Residue-level contacts at the interface:
Residue N366 in the second protein interacts with residue Q277 in the first protein (closest heavy-atom distance 3.5 Å).
Residue I9 in the second protein contacts residue V237 in the first protein (closest heavy-atom distance 3.7 Å).
Residue F6 in the second protein interacts with residue M228 in the first protein (closest heavy-atom distance 3.4 Å).
Residue D8 in the second protein is in contact with residue R233 in the first protein (closest heavy-atom distance 2.8 Å).
Residue F110 in the second protein interacts with residue Y223 in the first protein (closest heavy-atom distance 3.2 Å).
Residue V334 in the second protein interacts with residue N320 in the first protein (closest heavy-atom distance 3.4 Å).
Residue E97 in the second protein is in contact with residue P94 in the first protein (closest heavy-atom distance 3.5 Å).
Residue D8 in the second protein is in contact with residue M235 in the first protein (closest heavy-atom distance 3.0 Å).
Residue S335 in the second protein contacts residue N320 in the first protein (closest heavy-atom distance 2.9 Å).
Residue Y351 in the second protein contacts residue V319 in the first protein (closest heavy-atom distance 3.4 Å).
Residue Q138 in the second protein interacts with residue F93 in the first protein (closest heavy-atom distance 3.1 Å).
Residue L226 in the second protein interacts with residue V305 in the first protein (closest heavy-atom distance 3.5 Å).
Residue D8 in the second protein interacts with residue T234 in the first protein (closest heavy-atom distance 2.9 Å).
Residue E11 in the second protein contacts residue R233 in the first protein (closest heavy-atom distance 2.6 Å).
Residue D8 in the second protein is in contact with residue G236 in the first protein (closest heavy-atom distance 2.7 Å).
Residue Q138 in the second protein contacts residue R97 in the first protein (closest heavy-atom distance 2.8 Å).
Residue L71 in the second protein is in contact with residue M238 in the first protein (closest heavy-atom distance 3.6 Å).
Residue K344 in the second protein interacts with residue N309 in the first protein (closest heavy-atom distance 2.8 Å).
Residue R330 in the second protein interacts with residue D329 in the first protein (closest heavy-atom distance 2.8 Å).
Residue E97 in the second protein interacts with residue F93 in the first protein (closest heavy-atom distance 2.6 Å).
Residue Q348 in the second protein is in contact with residue S291 in the first protein (closest heavy-atom distance 3.5 Å).
Residue F6 in the second protein contacts residue G229 in the first protein (closest heavy-atom distance 2.7 Å).
Residue F6 in the second protein contacts residue P231 in the first protein (closest heavy-atom distance 3.3 Å).
Residue D352 in the second protein contacts residue Q295 in the first protein (closest heavy-atom distance 2.7 Å).
Residue H336 in the second protein contacts residue M316 in the first protein (closest heavy-atom distance 3.5 Å).
Residue Q348 in the second protein is in contact with residue Q295 in the first protein (closest heavy-atom distance 3.0 Å).
Residue Q348 in the second protein contacts residue L315 in the first protein (closest heavy-atom distance 3.5 Å).
Residue H336 in the second protein contacts residue N320 in the first protein (closest heavy-atom distance 3.5 Å).
Residue A356 in the second protein contacts residue D288 in the first protein (closest heavy-atom distance 3.3 Å).
Residue S337 in the second protein is in contact with residue R313 in the first protein (closest heavy-atom distance 2.8 Å).
Residue I9 in the second protein is in contact with residue S227 in the first protein (closest heavy-atom distance 3.4 Å).
Residue D8 in the second protein interacts with residue G229 in the first protein (closest heavy-atom distance 3.2 Å).
Residue Q359 in the second protein contacts residue R285 in the first protein (closest heavy-atom distance 3.6 Å).
Residue D352 in the second protein contacts residue S291 in the first protein (closest heavy-atom distance 2.8 Å).
Residue N355 in the second protein is in contact with residue Q287 in the first protein (closest heavy-atom distance 3.1 Å).
Residue L105 in the second protein is in contact with residue T240 in the first protein (closest heavy-atom distance 3.3 Å).
Residue Q104 in the second protein contacts residue P94 in the first protein (closest heavy-atom distance 3.5 Å).
Residue S107 in the second protein is in contact with residue R97 in the first protein (closest heavy-atom distance 2.9 Å).
Residue T225 in the second protein interacts with residue D308 in the first protein (closest heavy-atom distance 3.5 Å).
Residue Q349 in the second protein contacts residue Q295 in the first protein (closest heavy-atom distance 3.5 Å).
Residue T225 in the second protein is in contact with residue N309 in the first protein (closest heavy-atom distance 2.9 Å).
Residue K227 in the second protein contacts residue V305 in the first protein (closest heavy-atom distance 3.6 Å).
Residue S10 in the second protein contacts residue R233 in the first protein (closest heavy-atom distance 2.9 Å).
Residue Q104 in the second protein contacts residue R97 in the first protein (closest heavy-atom distance 3.5 Å).
Residue R330 in the second protein interacts with residue P327 in the first protein (closest heavy-atom distance 3.6 Å).
Residue H111 in the second protein contacts residue F239 in the first protein (closest heavy-atom distance 3.5 Å).
Residue Q104 in the second protein contacts residue F93 in the first protein (closest heavy-atom distance 3.4 Å).
Residue I7 in the second protein interacts with residue G229 in the first protein (closest heavy-atom distance 3.1 Å).
Residue V67 in the second protein contacts residue M238 in the first protein (closest heavy-atom distance 3.7 Å).
Residue E12 in the second protein contacts residue R233 in the first protein (closest heavy-atom distance 2.7 Å).
Residue K230 in the second protein is in contact with residue D308 in the first protein (closest heavy-atom distance 2.6 Å).
Residue D8 in the second protein contacts residue V230 in the first protein (closest heavy-atom distance 3.0 Å).
Residue Y351 in the second protein contacts residue L318 in the first protein (closest heavy-atom distance 3.5 Å).
Residue V67 in the second protein is in contact with residue S227 in the first protein (closest heavy-atom distance 3.6 Å).
Residue T225 in the second protein contacts residue T310 in the first protein (closest heavy-atom distance 3.7 Å).
Residue N360 in the second protein interacts with residue D288 in the first protein (closest heavy-atom distance 3.5 Å).
Residue N355 in the second protein interacts with residue D288 in the first protein (closest heavy-atom distance 2.7 Å).
Residue Q359 in the second protein is in contact with residue D288 in the first protein (closest heavy-atom distance 2.7 Å).
Residue M64 in the second protein contacts residue S227 in the first protein (closest heavy-atom distance 2.8 Å).
Residue D8 in the second protein is in contact with residue G232 in the first protein (closest heavy-atom distance 3.4 Å).

The following describes two proteins that form a bound complex.

Sequence of the second protein:
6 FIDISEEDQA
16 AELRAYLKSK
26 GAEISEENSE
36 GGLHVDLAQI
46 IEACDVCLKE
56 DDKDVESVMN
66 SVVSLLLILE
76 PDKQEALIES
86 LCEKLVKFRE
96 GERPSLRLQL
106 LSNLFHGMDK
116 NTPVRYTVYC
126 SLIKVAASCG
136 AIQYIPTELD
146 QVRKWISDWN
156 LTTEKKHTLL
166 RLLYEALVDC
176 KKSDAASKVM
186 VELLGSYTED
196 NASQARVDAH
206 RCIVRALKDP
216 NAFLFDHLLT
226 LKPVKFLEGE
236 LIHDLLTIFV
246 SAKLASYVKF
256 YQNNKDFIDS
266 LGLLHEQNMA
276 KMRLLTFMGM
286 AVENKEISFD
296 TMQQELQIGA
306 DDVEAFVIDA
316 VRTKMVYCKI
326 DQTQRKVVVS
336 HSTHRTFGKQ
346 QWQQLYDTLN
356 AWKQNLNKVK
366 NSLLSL

Sequence of the first protein:
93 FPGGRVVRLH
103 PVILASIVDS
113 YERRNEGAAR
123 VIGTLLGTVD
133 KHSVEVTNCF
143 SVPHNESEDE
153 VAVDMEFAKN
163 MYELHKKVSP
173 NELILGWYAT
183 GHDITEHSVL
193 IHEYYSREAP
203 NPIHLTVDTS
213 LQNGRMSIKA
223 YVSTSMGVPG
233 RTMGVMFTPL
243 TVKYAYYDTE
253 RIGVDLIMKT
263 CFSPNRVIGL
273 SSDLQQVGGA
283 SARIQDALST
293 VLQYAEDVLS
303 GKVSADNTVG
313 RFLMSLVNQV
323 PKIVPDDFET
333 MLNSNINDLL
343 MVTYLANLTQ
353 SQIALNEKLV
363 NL